Sequence of chain B:
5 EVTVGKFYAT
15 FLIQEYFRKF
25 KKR

This data describes a binding interaction between two proteins.

Sequence of chain A:
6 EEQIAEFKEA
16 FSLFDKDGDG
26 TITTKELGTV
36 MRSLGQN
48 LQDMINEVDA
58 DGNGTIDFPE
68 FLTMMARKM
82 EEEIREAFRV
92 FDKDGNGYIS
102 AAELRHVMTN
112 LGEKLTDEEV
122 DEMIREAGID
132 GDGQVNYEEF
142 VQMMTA

Residue-level contacts at the interface:
Residue V55 in chain A interacts with residue F11 in chain B (closest heavy-atom distance 4.9 Å).
Residue L116 in chain A is in contact with residue Q18 in chain B (closest heavy-atom distance 3.4 Å).
Residue F12 in chain A contacts residue F15 in chain B (closest heavy-atom distance 3.6 Å).
Residue M51 in chain A is in contact with residue T7 in chain B (closest heavy-atom distance 4.5 Å).
Residue V91 in chain A interacts with residue A13 in chain B (closest heavy-atom distance 4.8 Å).
Residue F19 in chain A interacts with residue F11 in chain B (closest heavy-atom distance 3.6 Å).
Residue M109 in chain A contacts residue F21 in chain B (closest heavy-atom distance 3.5 Å).
Residue L105 in chain A is in contact with residue I17 in chain B (closest heavy-atom distance 5.0 Å).
Residue I27 in chain A contacts residue F11 in chain B (closest heavy-atom distance 4.9 Å).
Residue K75 in chain A contacts residue V8 in chain B (closest heavy-atom distance 4.7 Å).
Residue L39 in chain A is in contact with residue T14 in chain B (closest heavy-atom distance 3.7 Å).
Residue V108 in chain A is in contact with residue I17 in chain B (closest heavy-atom distance 4.5 Å).
Residue L39 in chain A is in contact with residue K10 in chain B (closest heavy-atom distance 4.8 Å).
Residue E87 in chain A is in contact with residue K10 in chain B (closest heavy-atom distance 3.7 Å).
Residue F19 in chain A is in contact with residue T14 in chain B (closest heavy-atom distance 3.7 Å).
Residue M72 in chain A is in contact with residue F15 in chain B (closest heavy-atom distance 3.8 Å).
Residue E87 in chain A is in contact with residue V6 in chain B (closest heavy-atom distance 3.7 Å).
Residue G113 in chain A contacts residue F21 in chain B (closest heavy-atom distance 3.7 Å).
Residue E87 in chain A interacts with residue E5 in chain B (closest heavy-atom distance 4.6 Å).
Residue M36 in chain A is in contact with residue K10 in chain B (closest heavy-atom distance 3.8 Å).
Residue I85 in chain A contacts residue Y12 in chain B (closest heavy-atom distance 4.1 Å).
Residue L112 in chain A is in contact with residue T14 in chain B (closest heavy-atom distance 4.1 Å).
Residue F92 in chain A contacts residue A13 in chain B (closest heavy-atom distance 3.9 Å).
Residue L112 in chain A is in contact with residue F21 in chain B (closest heavy-atom distance 4.7 Å).
Residue M71 in chain A is in contact with residue F11 in chain B (closest heavy-atom distance 3.6 Å).
Residue M72 in chain A interacts with residue F11 in chain B (closest heavy-atom distance 4.1 Å).
Residue L116 in chain A is in contact with residue F21 in chain B (closest heavy-atom distance 4.4 Å).
Residue L18 in chain A interacts with residue Q18 in chain B (closest heavy-atom distance 4.8 Å).
Residue E84 in chain A contacts residue Y12 in chain B (closest heavy-atom distance 3.5 Å).
Residue E14 in chain A interacts with residue Q18 in chain B (closest heavy-atom distance 3.3 Å).
Residue F92 in chain A interacts with residue I17 in chain B (closest heavy-atom distance 3.4 Å).
Residue V35 in chain A interacts with residue T14 in chain B (closest heavy-atom distance 4.1 Å).
Residue E87 in chain A interacts with residue G9 in chain B (closest heavy-atom distance 3.9 Å).
Residue M72 in chain A is in contact with residue Y12 in chain B (closest heavy-atom distance 4.5 Å).
Residue M51 in chain A is in contact with residue F11 in chain B (closest heavy-atom distance 4.9 Å).
Residue A15 in chain A is in contact with residue Q18 in chain B (closest heavy-atom distance 3.4 Å).
Residue M71 in chain A is in contact with residue V8 in chain B (closest heavy-atom distance 4.2 Å).
Residue A88 in chain A is in contact with residue A13 in chain B (closest heavy-atom distance 4.1 Å).
Residue L18 in chain A interacts with residue T14 in chain B (closest heavy-atom distance 4.4 Å).
Residue E11 in chain A is in contact with residue F15 in chain B (closest heavy-atom distance 4.0 Å).
Residue M109 in chain A interacts with residue Y20 in chain B (closest heavy-atom distance 4.2 Å).
Residue L112 in chain A is in contact with residue I17 in chain B (closest heavy-atom distance 4.2 Å).
Residue E11 in chain A interacts with residue E19 in chain B (closest heavy-atom distance 3.6 Å).
Residue A15 in chain A contacts residue F15 in chain B (closest heavy-atom distance 4.0 Å).
Residue E84 in chain A is in contact with residue G9 in chain B (closest heavy-atom distance 4.2 Å).
Residue E84 in chain A interacts with residue V8 in chain B (closest heavy-atom distance 5.0 Å).
Residue M109 in chain A interacts with residue I17 in chain B (closest heavy-atom distance 3.8 Å).
Residue E11 in chain A is in contact with residue Q18 in chain B (closest heavy-atom distance 3.2 Å).
Residue F68 in chain A contacts residue F11 in chain B (closest heavy-atom distance 3.7 Å).
Residue A88 in chain A interacts with residue G9 in chain B (closest heavy-atom distance 4.7 Å).
Residue I63 in chain A is in contact with residue F11 in chain B (closest heavy-atom distance 4.7 Å).
Residue E83 in chain A contacts residue E5 in chain B (closest heavy-atom distance 5.0 Å).